Sequence of chain B:
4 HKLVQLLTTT

Sequence of chain A:
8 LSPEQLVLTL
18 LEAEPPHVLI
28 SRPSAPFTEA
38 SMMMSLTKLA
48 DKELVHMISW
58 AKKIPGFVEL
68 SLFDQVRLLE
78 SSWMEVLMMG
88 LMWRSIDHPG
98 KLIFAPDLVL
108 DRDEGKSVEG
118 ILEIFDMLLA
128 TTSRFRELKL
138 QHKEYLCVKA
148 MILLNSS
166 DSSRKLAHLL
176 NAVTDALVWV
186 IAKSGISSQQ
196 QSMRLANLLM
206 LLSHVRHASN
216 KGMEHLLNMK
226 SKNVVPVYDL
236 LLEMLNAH

Interface contacts:
Residue I55 in chain A is in contact with residue L9 in chain B (closest heavy-atom distance 4.0 Å).
Residue V73 in chain A contacts residue L10 in chain B (closest heavy-atom distance 3.8 Å).
Residue E238 in chain A interacts with residue K5 in chain B (closest heavy-atom distance 2.8 Å).
Residue L76 in chain A is in contact with residue L6 in chain B (closest heavy-atom distance 4.3 Å).
Residue L69 in chain A contacts residue V7 in chain B (closest heavy-atom distance 4.7 Å).
Residue K59 in chain A contacts residue T13 in chain B (closest heavy-atom distance 4.1 Å).
Residue E77 in chain A contacts residue L6 in chain B (closest heavy-atom distance 3.8 Å).
Residue L69 in chain A contacts residue T11 in chain B (closest heavy-atom distance 4.4 Å).
Residue I55 in chain A interacts with residue L6 in chain B (closest heavy-atom distance 3.8 Å).
Residue V52 in chain A is in contact with residue L9 in chain B (closest heavy-atom distance 4.6 Å).
Residue I55 in chain A is in contact with residue L10 in chain B (closest heavy-atom distance 4.1 Å).
Residue E238 in chain A contacts residue L6 in chain B (closest heavy-atom distance 2.7 Å).
Residue K59 in chain A contacts residue L10 in chain B (closest heavy-atom distance 3.5 Å).
Residue L76 in chain A contacts residue L10 in chain B (closest heavy-atom distance 3.9 Å).
Residue L235 in chain A is in contact with residue L9 in chain B (closest heavy-atom distance 3.9 Å).
Residue M239 in chain A is in contact with residue L6 in chain B (closest heavy-atom distance 4.1 Å).
Residue F64 in chain A contacts residue L10 in chain B (closest heavy-atom distance 4.2 Å).
Residue E238 in chain A interacts with residue H4 in chain B (closest heavy-atom distance 3.4 Å).
Residue L235 in chain A contacts residue L6 in chain B (closest heavy-atom distance 4.2 Å).
Residue K59 in chain A is in contact with residue L9 in chain B (closest heavy-atom distance 4.0 Å).
Residue V73 in chain A is in contact with residue V7 in chain B (closest heavy-atom distance 4.0 Å).
Residue V73 in chain A interacts with residue L6 in chain B (closest heavy-atom distance 3.9 Å).
Residue Q72 in chain A is in contact with residue L10 in chain B (closest heavy-atom distance 3.4 Å).
Residue L235 in chain A contacts residue K5 in chain B (closest heavy-atom distance 4.0 Å).
Residue E238 in chain A interacts with residue V7 in chain B (closest heavy-atom distance 4.7 Å).

The following describes two proteins that form a bound complex.